Sequence of protein 1:
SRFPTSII

Sequence of protein 2:
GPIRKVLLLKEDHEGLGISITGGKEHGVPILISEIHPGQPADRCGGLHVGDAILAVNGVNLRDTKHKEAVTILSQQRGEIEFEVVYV

This data describes a binding interaction between two proteins.

Residue-level contacts at the interface:
Residue H66 in protein 2 is in contact with residue S8 in protein 1 (closest heavy-atom distance 2.7 Å).
Residue I18 in protein 2 contacts residue I9 in protein 1 (closest heavy-atom distance 3.7 Å).
Residue H26 in protein 2 is in contact with residue P6 in protein 1 (closest heavy-atom distance 3.4 Å).
Residue H66 in protein 2 contacts residue P6 in protein 1 (closest heavy-atom distance 3.5 Å).
Residue G15 in protein 2 is in contact with residue I10 in protein 1 (closest heavy-atom distance 3.6 Å).
Residue T21 in protein 2 contacts residue S3 in protein 1 (closest heavy-atom distance 4.5 Å).
Residue I20 in protein 2 is in contact with residue T7 in protein 1 (closest heavy-atom distance 3.2 Å).
Residue S19 in protein 2 interacts with residue S8 in protein 1 (closest heavy-atom distance 3.2 Å).
Residue I20 in protein 2 is in contact with residue P6 in protein 1 (closest heavy-atom distance 3.9 Å).
Residue G17 in protein 2 interacts with residue I10 in protein 1 (closest heavy-atom distance 3.0 Å).
Residue I20 in protein 2 is in contact with residue S8 in protein 1 (closest heavy-atom distance 2.9 Å).
Residue H36 in protein 2 is in contact with residue I9 in protein 1 (closest heavy-atom distance 4.0 Å).
Residue G22 in protein 2 is in contact with residue P6 in protein 1 (closest heavy-atom distance 3.9 Å).
Residue T21 in protein 2 is in contact with residue F5 in protein 1 (closest heavy-atom distance 3.2 Å).
Residue H66 in protein 2 interacts with residue T7 in protein 1 (closest heavy-atom distance 4.2 Å).
Residue S19 in protein 2 interacts with residue I9 in protein 1 (closest heavy-atom distance 3.6 Å).
Residue I18 in protein 2 contacts residue S8 in protein 1 (closest heavy-atom distance 4.0 Å).
Residue T21 in protein 2 interacts with residue T7 in protein 1 (closest heavy-atom distance 3.7 Å).
Residue S74 in protein 2 contacts residue I10 in protein 1 (closest heavy-atom distance 4.2 Å).
Residue H26 in protein 2 contacts residue F5 in protein 1 (closest heavy-atom distance 3.5 Å).
Residue E34 in protein 2 contacts residue I9 in protein 1 (closest heavy-atom distance 4.8 Å).
Residue L73 in protein 2 is in contact with residue I10 in protein 1 (closest heavy-atom distance 3.7 Å).
Residue I18 in protein 2 interacts with residue I10 in protein 1 (closest heavy-atom distance 2.9 Å).
Residue S19 in protein 2 interacts with residue T7 in protein 1 (closest heavy-atom distance 3.8 Å).
Residue S19 in protein 2 interacts with residue I10 in protein 1 (closest heavy-atom distance 4.8 Å).
Residue S33 in protein 2 interacts with residue T7 in protein 1 (closest heavy-atom distance 4.0 Å).
Residue V70 in protein 2 contacts residue I10 in protein 1 (closest heavy-atom distance 4.1 Å).
Residue V28 in protein 2 interacts with residue R4 in protein 1 (closest heavy-atom distance 5.0 Å).
Residue V70 in protein 2 is in contact with residue S8 in protein 1 (closest heavy-atom distance 3.7 Å).
Residue G22 in protein 2 interacts with residue F5 in protein 1 (closest heavy-atom distance 4.3 Å).
Residue L16 in protein 2 contacts residue I10 in protein 1 (closest heavy-atom distance 2.8 Å).
Residue V28 in protein 2 interacts with residue F5 in protein 1 (closest heavy-atom distance 4.0 Å).
Residue T21 in protein 2 contacts residue P6 in protein 1 (closest heavy-atom distance 2.8 Å).
Residue I20 in protein 2 contacts residue I10 in protein 1 (closest heavy-atom distance 4.1 Å).